Contacts between the two chains:
Residue L204 in chain A is in contact with residue M1 in chain B (closest heavy-atom distance 4.9 Å).
Residue F201 in chain A interacts with residue F12 in chain B (closest heavy-atom distance 4.2 Å).
Residue N206 in chain A interacts with residue M1 in chain B (closest heavy-atom distance 4.0 Å).
Residue F205 in chain A interacts with residue C5 in chain B (closest heavy-atom distance 4.8 Å).
Residue L204 in chain A contacts residue C5 in chain B (closest heavy-atom distance 3.6 Å).
Residue F205 in chain A is in contact with residue V8 in chain B (closest heavy-atom distance 4.0 Å).
Residue F205 in chain A interacts with residue M1 in chain B (closest heavy-atom distance 3.0 Å).
Residue F205 in chain A is in contact with residue F9 in chain B (closest heavy-atom distance 3.5 Å).
Residue L204 in chain A is in contact with residue V8 in chain B (closest heavy-atom distance 4.8 Å).
Residue F205 in chain A contacts residue F12 in chain B (closest heavy-atom distance 3.8 Å).

Sequence of chain A:
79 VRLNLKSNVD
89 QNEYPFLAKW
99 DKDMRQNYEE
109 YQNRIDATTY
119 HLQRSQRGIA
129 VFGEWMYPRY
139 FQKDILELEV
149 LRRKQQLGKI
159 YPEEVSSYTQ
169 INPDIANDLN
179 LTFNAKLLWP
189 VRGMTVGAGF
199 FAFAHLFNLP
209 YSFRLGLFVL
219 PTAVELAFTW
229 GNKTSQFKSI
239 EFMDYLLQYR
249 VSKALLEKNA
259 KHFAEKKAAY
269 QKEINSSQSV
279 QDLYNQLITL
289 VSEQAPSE

These two protein chains interact to form a complex.

Sequence of chain B:
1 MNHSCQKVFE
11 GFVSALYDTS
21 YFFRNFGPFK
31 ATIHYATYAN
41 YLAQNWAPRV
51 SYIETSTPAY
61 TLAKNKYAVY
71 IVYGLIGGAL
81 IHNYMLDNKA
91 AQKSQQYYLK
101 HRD